Interface contacts:
Residue F573 in protein 2 interacts with residue G152 in protein 1 (closest heavy-atom distance 4.0 Å).
Residue S567 in protein 2 is in contact with residue T156 in protein 1 (closest heavy-atom distance 5.0 Å).
Residue V580 in protein 2 contacts residue F159 in protein 1 (closest heavy-atom distance 4.0 Å).
Residue F573 in protein 2 contacts residue T156 in protein 1 (closest heavy-atom distance 4.5 Å).
Residue E572 in protein 2 interacts with residue E153 in protein 1 (closest heavy-atom distance 4.8 Å).
Residue F573 in protein 2 is in contact with residue E153 in protein 1 (closest heavy-atom distance 3.7 Å).
Residue E572 in protein 2 is in contact with residue G149 in protein 1 (closest heavy-atom distance 4.7 Å).

The following describes two proteins that form a bound complex.

Sequence of protein 2:
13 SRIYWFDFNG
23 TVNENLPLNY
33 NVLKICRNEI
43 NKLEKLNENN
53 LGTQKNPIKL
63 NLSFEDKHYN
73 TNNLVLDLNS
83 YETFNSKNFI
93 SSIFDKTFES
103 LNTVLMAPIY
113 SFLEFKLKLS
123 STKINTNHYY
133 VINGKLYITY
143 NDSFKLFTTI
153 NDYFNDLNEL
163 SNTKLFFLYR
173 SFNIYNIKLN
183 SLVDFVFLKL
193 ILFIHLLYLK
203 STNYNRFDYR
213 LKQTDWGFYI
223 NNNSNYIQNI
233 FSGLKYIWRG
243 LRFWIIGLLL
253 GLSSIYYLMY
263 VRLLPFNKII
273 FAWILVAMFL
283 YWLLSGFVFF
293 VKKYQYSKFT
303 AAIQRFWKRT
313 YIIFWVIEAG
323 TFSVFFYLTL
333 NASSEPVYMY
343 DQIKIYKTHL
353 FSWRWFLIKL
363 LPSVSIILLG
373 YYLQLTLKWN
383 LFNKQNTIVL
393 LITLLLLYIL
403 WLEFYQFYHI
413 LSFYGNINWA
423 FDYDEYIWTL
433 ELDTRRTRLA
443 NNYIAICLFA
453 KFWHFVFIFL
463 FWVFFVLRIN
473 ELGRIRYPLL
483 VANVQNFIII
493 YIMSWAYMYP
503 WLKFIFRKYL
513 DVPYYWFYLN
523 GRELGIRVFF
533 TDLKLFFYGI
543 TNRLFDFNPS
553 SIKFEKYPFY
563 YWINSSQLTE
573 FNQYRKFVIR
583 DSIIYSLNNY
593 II

Sequence of protein 1:
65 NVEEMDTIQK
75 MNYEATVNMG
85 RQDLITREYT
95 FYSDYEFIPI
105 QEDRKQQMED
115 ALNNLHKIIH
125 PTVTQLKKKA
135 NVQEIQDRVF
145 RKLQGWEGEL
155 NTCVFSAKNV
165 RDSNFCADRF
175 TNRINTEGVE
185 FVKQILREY